Contacts between the two chains:
Residue V9 in protein 2 contacts residue A19 in protein 1 (closest heavy-atom distance 4.1 Å).
Residue R104 in protein 2 contacts residue K25 in protein 1 (closest heavy-atom distance 4.6 Å).
Residue R104 in protein 2 contacts residue L23 in protein 1 (closest heavy-atom distance 3.6 Å).
Residue K108 in protein 2 interacts with residue L23 in protein 1 (closest heavy-atom distance 4.3 Å).
Residue V9 in protein 2 interacts with residue L23 in protein 1 (closest heavy-atom distance 3.6 Å).
Residue R107 in protein 2 interacts with residue D26 in protein 1 (closest heavy-atom distance 4.8 Å).
Residue F10 in protein 2 interacts with residue A19 in protein 1 (closest heavy-atom distance 3.3 Å).
Residue R8 in protein 2 interacts with residue L23 in protein 1 (closest heavy-atom distance 3.7 Å).
Residue R100 in protein 2 is in contact with residue D26 in protein 1 (closest heavy-atom distance 3.4 Å).
Residue T7 in protein 2 contacts residue L23 in protein 1 (closest heavy-atom distance 3.3 Å).
Residue R104 in protein 2 is in contact with residue D26 in protein 1 (closest heavy-atom distance 3.8 Å).
Residue T7 in protein 2 is in contact with residue K25 in protein 1 (closest heavy-atom distance 4.5 Å).
Residue L105 in protein 2 interacts with residue L23 in protein 1 (closest heavy-atom distance 4.1 Å).
Residue R104 in protein 2 interacts with residue A24 in protein 1 (closest heavy-atom distance 3.1 Å).
Residue K11 in protein 2 contacts residue A19 in protein 1 (closest heavy-atom distance 2.7 Å).
Residue T7 in protein 2 interacts with residue A24 in protein 1 (closest heavy-atom distance 4.8 Å).

Sequence of protein 1:
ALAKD

Sequence of protein 2:
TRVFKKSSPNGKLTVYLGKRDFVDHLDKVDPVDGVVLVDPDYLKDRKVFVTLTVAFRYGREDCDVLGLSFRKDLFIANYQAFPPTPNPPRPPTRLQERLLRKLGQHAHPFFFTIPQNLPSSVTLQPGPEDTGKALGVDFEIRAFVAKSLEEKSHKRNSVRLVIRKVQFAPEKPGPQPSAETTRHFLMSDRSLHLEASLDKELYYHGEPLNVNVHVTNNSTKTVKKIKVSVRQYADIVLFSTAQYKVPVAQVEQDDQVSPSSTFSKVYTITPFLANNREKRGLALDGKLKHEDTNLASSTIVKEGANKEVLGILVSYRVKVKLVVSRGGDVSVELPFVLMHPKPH

These two protein chains interact to form a complex.